These two protein chains interact to form a complex.

Sequence of protein 1:
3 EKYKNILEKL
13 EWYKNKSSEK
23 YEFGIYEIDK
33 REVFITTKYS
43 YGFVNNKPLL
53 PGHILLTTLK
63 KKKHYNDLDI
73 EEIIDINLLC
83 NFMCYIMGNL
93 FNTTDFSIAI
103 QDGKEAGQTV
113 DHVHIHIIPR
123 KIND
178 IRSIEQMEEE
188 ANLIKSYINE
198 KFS

Sequence of protein 2:
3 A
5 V

Interface contacts:
Residue I120 in protein 1 contacts residue V5 in protein 2 (closest heavy-atom distance 3.9 Å).
Residue R122 in protein 1 interacts with residue V5 in protein 2 (closest heavy-atom distance 3.8 Å).
Residue L51 in protein 1 is in contact with residue V5 in protein 2 (closest heavy-atom distance 4.7 Å).
Residue S99 in protein 1 contacts residue V5 in protein 2 (closest heavy-atom distance 3.6 Å).